Sequence of chain A:
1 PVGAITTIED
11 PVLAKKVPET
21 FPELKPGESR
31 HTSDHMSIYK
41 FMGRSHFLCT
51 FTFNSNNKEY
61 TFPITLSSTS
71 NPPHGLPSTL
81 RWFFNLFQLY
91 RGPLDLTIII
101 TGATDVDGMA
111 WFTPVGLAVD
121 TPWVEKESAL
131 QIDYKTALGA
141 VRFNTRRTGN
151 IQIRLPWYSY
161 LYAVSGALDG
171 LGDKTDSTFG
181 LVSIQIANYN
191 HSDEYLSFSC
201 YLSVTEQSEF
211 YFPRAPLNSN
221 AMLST

These two protein chains interact to form a complex.

Contacts between the two chains:
Residue Q42 in chain B contacts residue Y162 in chain A (closest heavy-atom distance 3.1 Å).
Residue Q166 in chain B interacts with residue T7 in chain A (closest heavy-atom distance 2.7 Å).
Residue H50 in chain B interacts with residue M36 in chain A (closest heavy-atom distance 3.1 Å).
Residue K26 in chain B is in contact with residue Q152 in chain A (closest heavy-atom distance 2.7 Å).
Residue R170 in chain B contacts residue T20 in chain A (closest heavy-atom distance 2.8 Å).
Residue M241 in chain B is in contact with residue S219 in chain A (closest heavy-atom distance 2.7 Å).
Residue S38 in chain B is in contact with residue E209 in chain A (closest heavy-atom distance 2.5 Å).
Residue Q42 in chain B contacts residue L89 in chain A (closest heavy-atom distance 3.0 Å).
Residue T168 in chain B is in contact with residue I8 in chain A (closest heavy-atom distance 3.0 Å).
Residue P174 in chain B interacts with residue E23 in chain A (closest heavy-atom distance 3.1 Å).
Residue R170 in chain B is in contact with residue K16 in chain A (closest heavy-atom distance 2.8 Å).
Residue D39 in chain B interacts with residue E209 in chain A (closest heavy-atom distance 3.1 Å).
Residue L31 in chain B contacts residue Y158 in chain A (closest heavy-atom distance 3.0 Å).
Residue Y238 in chain B interacts with residue L223 in chain A (closest heavy-atom distance 3.1 Å).
Residue D35 in chain B is in contact with residue Q207 in chain A (closest heavy-atom distance 2.9 Å).
Residue C157 in chain B is in contact with residue F21 in chain A (closest heavy-atom distance 3.1 Å).
Residue K37 in chain B contacts residue R91 in chain A (closest heavy-atom distance 2.5 Å).
Residue Q120 in chain B is in contact with residue I8 in chain A (closest heavy-atom distance 3.0 Å).
Residue V15 in chain B is in contact with residue N150 in chain A (closest heavy-atom distance 3.2 Å).
Residue D22 in chain B is in contact with residue Q152 in chain A (closest heavy-atom distance 2.9 Å).
Residue K96 in chain B contacts residue N218 in chain A (closest heavy-atom distance 3.1 Å).
Residue M27 in chain B interacts with residue I153 in chain A (closest heavy-atom distance 3.2 Å).
Residue P40 in chain B interacts with residue Y162 in chain A (closest heavy-atom distance 3.1 Å).
Residue M27 in chain B is in contact with residue R154 in chain A (closest heavy-atom distance 2.8 Å).
Residue N13 in chain B is in contact with residue T148 in chain A (closest heavy-atom distance 2.9 Å).
Residue I46 in chain B contacts residue F212 in chain A (closest heavy-atom distance 3.0 Å).
Residue S18 in chain B interacts with residue R44 in chain A (closest heavy-atom distance 2.7 Å).
Residue I48 in chain B contacts residue F210 in chain A (closest heavy-atom distance 2.7 Å).
Residue N13 in chain B is in contact with residue N150 in chain A (closest heavy-atom distance 2.9 Å).
Residue S38 in chain B contacts residue R91 in chain A (closest heavy-atom distance 3.1 Å).
Residue R172 in chain B contacts residue P18 in chain A (closest heavy-atom distance 3.0 Å).
Residue E232 in chain B contacts residue S29 in chain A (closest heavy-atom distance 3.0 Å).
Residue Q95 in chain B is in contact with residue N218 in chain A (closest heavy-atom distance 2.9 Å).
Residue G43 in chain B interacts with residue Y162 in chain A (closest heavy-atom distance 3.1 Å).
Residue D39 in chain B is in contact with residue Y162 in chain A (closest heavy-atom distance 2.5 Å).
Residue R172 in chain B is in contact with residue T20 in chain A (closest heavy-atom distance 2.8 Å).
Residue E34 in chain B contacts residue Y158 in chain A (closest heavy-atom distance 2.8 Å).
Residue A23 in chain B is in contact with residue Q152 in chain A (closest heavy-atom distance 3.0 Å).
Residue H50 in chain B interacts with residue D34 in chain A (closest heavy-atom distance 2.5 Å).
Residue A235 in chain B is in contact with residue H35 in chain A (closest heavy-atom distance 2.9 Å).
Residue S103 in chain B interacts with residue P216 in chain A (closest heavy-atom distance 3.2 Å).
Residue D39 in chain B contacts residue R91 in chain A (closest heavy-atom distance 3.1 Å).
Residue Y20 in chain B interacts with residue D95 in chain A (closest heavy-atom distance 2.7 Å).
Residue T49 in chain B is in contact with residue I38 in chain A (closest heavy-atom distance 3.2 Å).
Residue R170 in chain B interacts with residue A4 in chain A (closest heavy-atom distance 2.9 Å).
Residue W36 in chain B is in contact with residue Q207 in chain A (closest heavy-atom distance 2.6 Å).
Residue L17 in chain B is in contact with residue R44 in chain A (closest heavy-atom distance 2.8 Å).
Residue F51 in chain B contacts residue M36 in chain A (closest heavy-atom distance 3.1 Å).
Residue T168 in chain B is in contact with residue I5 in chain A (closest heavy-atom distance 3.0 Å).
Residue S103 in chain B interacts with residue W82 in chain A (closest heavy-atom distance 2.9 Å).
Residue F29 in chain B contacts residue G139 in chain A (closest heavy-atom distance 3.0 Å).
Residue W36 in chain B interacts with residue W157 in chain A (closest heavy-atom distance 3.0 Å).
Residue Q120 in chain B is in contact with residue E9 in chain A (closest heavy-atom distance 2.6 Å).
Residue T168 in chain B is in contact with residue T6 in chain A (closest heavy-atom distance 2.8 Å).
Residue A25 in chain B interacts with residue D95 in chain A (closest heavy-atom distance 3.0 Å).
Residue S167 in chain B interacts with residue E9 in chain A (closest heavy-atom distance 2.7 Å).
Residue R170 in chain B contacts residue A14 in chain A (closest heavy-atom distance 3.1 Å).
Residue W54 in chain B interacts with residue L86 in chain A (closest heavy-atom distance 2.9 Å).
Residue D114 in chain B contacts residue E23 in chain A (closest heavy-atom distance 2.7 Å).
Residue K47 in chain B interacts with residue E209 in chain A (closest heavy-atom distance 3.2 Å).

Sequence of chain B:
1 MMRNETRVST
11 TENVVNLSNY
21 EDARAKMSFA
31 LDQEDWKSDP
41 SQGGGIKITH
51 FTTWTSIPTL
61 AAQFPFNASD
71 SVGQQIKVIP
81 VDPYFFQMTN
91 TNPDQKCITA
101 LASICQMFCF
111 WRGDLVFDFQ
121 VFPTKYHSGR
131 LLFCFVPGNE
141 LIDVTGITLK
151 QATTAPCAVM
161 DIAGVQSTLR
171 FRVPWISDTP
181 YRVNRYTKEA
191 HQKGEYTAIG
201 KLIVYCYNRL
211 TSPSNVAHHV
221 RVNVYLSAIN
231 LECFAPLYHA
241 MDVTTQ